Sequence of chain A:
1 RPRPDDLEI

This data describes a binding interaction between two proteins.

Contacts between the two chains:
Residue K28 in chain B interacts with residue R3 in chain A (closest heavy-atom distance 3.8 Å).
Residue K65 in chain B contacts residue L7 in chain A (closest heavy-atom distance 3.7 Å).
Residue L75 in chain B is in contact with residue I9 in chain A (closest heavy-atom distance 3.9 Å).
Residue K28 in chain B interacts with residue P2 in chain A (closest heavy-atom distance 4.5 Å).
Residue L61 in chain B contacts residue D5 in chain A (closest heavy-atom distance 3.4 Å).
Residue I68 in chain B contacts residue I9 in chain A (closest heavy-atom distance 3.9 Å).
Residue K28 in chain B contacts residue R1 in chain A (closest heavy-atom distance 2.9 Å).
Residue I68 in chain B contacts residue L7 in chain A (closest heavy-atom distance 4.0 Å).
Residue K28 in chain B contacts residue D6 in chain A (closest heavy-atom distance 2.7 Å).
Residue L61 in chain B is in contact with residue L7 in chain A (closest heavy-atom distance 3.8 Å).
Residue A64 in chain B contacts residue L7 in chain A (closest heavy-atom distance 4.3 Å).
Residue L61 in chain B contacts residue D6 in chain A (closest heavy-atom distance 4.4 Å).

Sequence of chain B:
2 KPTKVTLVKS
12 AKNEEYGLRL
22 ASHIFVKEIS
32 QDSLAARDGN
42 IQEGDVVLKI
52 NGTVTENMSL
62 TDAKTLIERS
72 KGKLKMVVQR